Contacts between the two chains:
Residue K146 in protein 1 interacts with residue T9 in protein 2 (closest heavy-atom distance 2.9 Å).
Residue V67 in protein 1 interacts with residue V2 in protein 2 (closest heavy-atom distance 4.7 Å).
Residue W147 in protein 1 contacts residue T9 in protein 2 (closest heavy-atom distance 3.0 Å).
Residue V152 in protein 1 is in contact with residue H8 in protein 2 (closest heavy-atom distance 3.5 Å).
Residue A69 in protein 1 is in contact with residue E7 in protein 2 (closest heavy-atom distance 3.4 Å).
Residue L156 in protein 1 interacts with residue Y3 in protein 2 (closest heavy-atom distance 3.7 Å).
Residue Q155 in protein 1 interacts with residue H8 in protein 2 (closest heavy-atom distance 3.0 Å).
Residue K146 in protein 1 contacts residue V10 in protein 2 (closest heavy-atom distance 3.5 Å).
Residue M45 in protein 1 is in contact with residue V2 in protein 2 (closest heavy-atom distance 4.1 Å).
Residue Y159 in protein 1 contacts residue V2 in protein 2 (closest heavy-atom distance 3.5 Å).
Residue Y123 in protein 1 is in contact with residue V10 in protein 2 (closest heavy-atom distance 4.0 Å).
Residue H70 in protein 1 is in contact with residue E7 in protein 2 (closest heavy-atom distance 3.0 Å).
Residue K66 in protein 1 contacts residue E7 in protein 2 (closest heavy-atom distance 3.8 Å).
Residue D77 in protein 1 interacts with residue H8 in protein 2 (closest heavy-atom distance 4.9 Å).
Residue H70 in protein 1 contacts residue Y3 in protein 2 (closest heavy-atom distance 3.8 Å).
Residue V76 in protein 1 interacts with residue T9 in protein 2 (closest heavy-atom distance 3.8 Å).
Residue F33 in protein 1 is in contact with residue A1 in protein 2 (closest heavy-atom distance 4.9 Å).
Residue K66 in protein 1 contacts residue D4 in protein 2 (closest heavy-atom distance 3.9 Å).
Residue T73 in protein 1 interacts with residue E7 in protein 2 (closest heavy-atom distance 2.7 Å).
Residue D77 in protein 1 is in contact with residue T9 in protein 2 (closest heavy-atom distance 3.3 Å).
Residue Y116 in protein 1 is in contact with residue V10 in protein 2 (closest heavy-atom distance 3.7 Å).
Residue Y99 in protein 1 contacts residue V2 in protein 2 (closest heavy-atom distance 3.5 Å).
Residue L81 in protein 1 interacts with residue V10 in protein 2 (closest heavy-atom distance 4.0 Å).
Residue T80 in protein 1 contacts residue V10 in protein 2 (closest heavy-atom distance 3.8 Å).
Residue Y159 in protein 1 interacts with residue A1 in protein 2 (closest heavy-atom distance 2.7 Å).
Residue Y7 in protein 1 is in contact with residue A1 in protein 2 (closest heavy-atom distance 3.0 Å).
Residue W167 in protein 1 interacts with residue A1 in protein 2 (closest heavy-atom distance 3.5 Å).
Residue M5 in protein 1 contacts residue A1 in protein 2 (closest heavy-atom distance 3.7 Å).
Residue A150 in protein 1 contacts residue H8 in protein 2 (closest heavy-atom distance 4.3 Å).
Residue Y159 in protein 1 interacts with residue Y3 in protein 2 (closest heavy-atom distance 3.6 Å).
Residue K66 in protein 1 interacts with residue Y3 in protein 2 (closest heavy-atom distance 3.6 Å).
Residue E63 in protein 1 is in contact with residue V2 in protein 2 (closest heavy-atom distance 2.9 Å).
Residue D77 in protein 1 is in contact with residue V10 in protein 2 (closest heavy-atom distance 2.9 Å).
Residue Y171 in protein 1 contacts residue A1 in protein 2 (closest heavy-atom distance 2.7 Å).
Residue W147 in protein 1 interacts with residue H8 in protein 2 (closest heavy-atom distance 3.8 Å).
Residue Y99 in protein 1 is in contact with residue Y3 in protein 2 (closest heavy-atom distance 3.0 Å).
Residue Q155 in protein 1 interacts with residue R6 in protein 2 (closest heavy-atom distance 3.6 Å).
Residue T143 in protein 1 interacts with residue V10 in protein 2 (closest heavy-atom distance 2.8 Å).
Residue F9 in protein 1 is in contact with residue V2 in protein 2 (closest heavy-atom distance 4.4 Å).
Residue T163 in protein 1 interacts with residue D4 in protein 2 (closest heavy-atom distance 3.1 Å).
Residue Y84 in protein 1 interacts with residue V10 in protein 2 (closest heavy-atom distance 2.8 Å).
Residue E63 in protein 1 interacts with residue A1 in protein 2 (closest heavy-atom distance 3.3 Å).
Residue T73 in protein 1 is in contact with residue T9 in protein 2 (closest heavy-atom distance 4.1 Å).
Residue W147 in protein 1 is in contact with residue V10 in protein 2 (closest heavy-atom distance 3.9 Å).
Residue Y59 in protein 1 is in contact with residue A1 in protein 2 (closest heavy-atom distance 4.3 Å).
Residue Y159 in protein 1 interacts with residue D4 in protein 2 (closest heavy-atom distance 3.6 Å).
Residue K66 in protein 1 interacts with residue V2 in protein 2 (closest heavy-atom distance 3.6 Å).
Residue Y7 in protein 1 contacts residue V2 in protein 2 (closest heavy-atom distance 3.6 Å).
Residue H70 in protein 1 interacts with residue V2 in protein 2 (closest heavy-atom distance 4.3 Å).
Residue T73 in protein 1 contacts residue H8 in protein 2 (closest heavy-atom distance 3.7 Å).
Residue Q155 in protein 1 is in contact with residue Y3 in protein 2 (closest heavy-atom distance 3.7 Å).

Sequence of protein 2:
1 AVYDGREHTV

These two protein chains interact to form a complex.

Sequence of protein 1:
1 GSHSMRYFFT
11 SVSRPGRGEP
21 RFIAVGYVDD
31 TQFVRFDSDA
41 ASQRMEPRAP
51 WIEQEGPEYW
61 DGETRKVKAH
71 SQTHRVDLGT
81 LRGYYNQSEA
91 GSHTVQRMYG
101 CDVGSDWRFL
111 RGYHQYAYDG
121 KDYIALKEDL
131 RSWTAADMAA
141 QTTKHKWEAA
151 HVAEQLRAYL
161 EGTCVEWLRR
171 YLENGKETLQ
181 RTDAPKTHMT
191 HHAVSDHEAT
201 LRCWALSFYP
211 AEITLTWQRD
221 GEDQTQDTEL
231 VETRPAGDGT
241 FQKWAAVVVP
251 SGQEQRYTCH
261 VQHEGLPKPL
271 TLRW